This data describes a binding interaction between two proteins.

Sequence of chain B:
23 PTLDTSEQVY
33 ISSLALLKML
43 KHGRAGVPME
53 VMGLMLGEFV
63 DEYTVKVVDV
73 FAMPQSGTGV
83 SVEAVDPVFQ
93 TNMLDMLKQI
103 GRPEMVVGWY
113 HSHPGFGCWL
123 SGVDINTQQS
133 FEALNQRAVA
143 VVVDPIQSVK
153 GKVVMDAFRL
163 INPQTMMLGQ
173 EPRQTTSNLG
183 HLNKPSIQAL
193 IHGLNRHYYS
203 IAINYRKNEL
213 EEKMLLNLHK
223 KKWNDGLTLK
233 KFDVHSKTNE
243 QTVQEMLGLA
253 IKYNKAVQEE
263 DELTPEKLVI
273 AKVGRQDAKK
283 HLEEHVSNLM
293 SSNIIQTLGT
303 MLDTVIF

Sequence of chain A:
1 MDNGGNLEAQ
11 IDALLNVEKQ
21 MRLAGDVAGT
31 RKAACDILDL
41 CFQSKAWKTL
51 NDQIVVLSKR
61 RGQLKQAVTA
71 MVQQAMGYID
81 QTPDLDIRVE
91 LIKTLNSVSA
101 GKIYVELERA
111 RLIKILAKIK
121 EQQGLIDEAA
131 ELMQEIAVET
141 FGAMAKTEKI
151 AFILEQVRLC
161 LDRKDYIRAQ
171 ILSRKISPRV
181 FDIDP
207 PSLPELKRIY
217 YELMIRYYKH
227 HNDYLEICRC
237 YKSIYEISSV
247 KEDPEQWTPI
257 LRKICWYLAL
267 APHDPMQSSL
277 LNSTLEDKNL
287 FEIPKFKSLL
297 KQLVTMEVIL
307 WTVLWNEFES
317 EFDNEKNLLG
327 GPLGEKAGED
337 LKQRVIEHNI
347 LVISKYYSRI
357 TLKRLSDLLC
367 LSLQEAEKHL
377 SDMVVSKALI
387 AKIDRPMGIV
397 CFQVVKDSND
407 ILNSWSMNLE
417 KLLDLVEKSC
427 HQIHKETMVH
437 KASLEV

Residue-level contacts at the interface:
Residue N405 in chain A contacts residue F234 in chain B (closest heavy-atom distance 4.9 Å).
Residue L419 in chain A interacts with residue L229 in chain B (closest heavy-atom distance 4.7 Å).
Residue L415 in chain A contacts residue D305 in chain B (closest heavy-atom distance 4.8 Å).
Residue N409 in chain A is in contact with residue F234 in chain B (closest heavy-atom distance 4.7 Å).
Residue L415 in chain A contacts residue F309 in chain B (closest heavy-atom distance 5.0 Å).